Contacts between the two chains:
Residue F70 in the first protein contacts residue L58 in the second protein (closest heavy-atom distance 4.1 Å).
Residue T66 in the first protein is in contact with residue M54 in the second protein (closest heavy-atom distance 3.6 Å).
Residue L26 in the first protein contacts residue L58 in the second protein (closest heavy-atom distance 4.2 Å).
Residue P24 in the first protein contacts residue H62 in the second protein (closest heavy-atom distance 3.1 Å).
Residue S20 in the first protein is in contact with residue Y69 in the second protein (closest heavy-atom distance 3.2 Å).
Residue V69 in the first protein contacts residue L58 in the second protein (closest heavy-atom distance 4.0 Å).
Residue F74 in the first protein interacts with residue T61 in the second protein (closest heavy-atom distance 4.4 Å).
Residue R19 in the first protein interacts with residue Y69 in the second protein (closest heavy-atom distance 4.0 Å).
Residue F70 in the first protein contacts residue M54 in the second protein (closest heavy-atom distance 3.7 Å).
Residue L62 in the first protein interacts with residue V48 in the second protein (closest heavy-atom distance 4.4 Å).
Residue V69 in the first protein interacts with residue W55 in the second protein (closest heavy-atom distance 4.1 Å).
Residue R19 in the first protein contacts residue E64 in the second protein (closest heavy-atom distance 3.6 Å).
Residue K77 in the first protein is in contact with residue D65 in the second protein (closest heavy-atom distance 4.1 Å).
Residue L63 in the first protein interacts with residue S47 in the second protein (closest heavy-atom distance 4.1 Å).
Residue R19 in the first protein contacts residue E68 in the second protein (closest heavy-atom distance 3.2 Å).
Residue K25 in the first protein interacts with residue H62 in the second protein (closest heavy-atom distance 3.9 Å).
Residue L63 in the first protein contacts residue A50 in the second protein (closest heavy-atom distance 4.2 Å).
Residue V65 in the first protein contacts residue W55 in the second protein (closest heavy-atom distance 4.9 Å).
Residue L21 in the first protein is in contact with residue Y69 in the second protein (closest heavy-atom distance 3.6 Å).
Residue P22 in the first protein is in contact with residue D65 in the second protein (closest heavy-atom distance 4.8 Å).
Residue F74 in the first protein contacts residue L58 in the second protein (closest heavy-atom distance 4.5 Å).
Residue H59 in the first protein is in contact with residue A43 in the second protein (closest heavy-atom distance 4.5 Å).
Residue T66 in the first protein contacts residue W55 in the second protein (closest heavy-atom distance 3.2 Å).
Residue P22 in the first protein contacts residue Y69 in the second protein (closest heavy-atom distance 3.4 Å).
Residue S67 in the first protein contacts residue M54 in the second protein (closest heavy-atom distance 4.1 Å).
Residue P23 in the first protein is in contact with residue H62 in the second protein (closest heavy-atom distance 4.5 Å).
Residue L21 in the first protein contacts residue D65 in the second protein (closest heavy-atom distance 4.6 Å).
Residue P23 in the first protein is in contact with residue D65 in the second protein (closest heavy-atom distance 3.0 Å).
Residue K77 in the first protein is in contact with residue T61 in the second protein (closest heavy-atom distance 4.0 Å).
Residue S20 in the first protein interacts with residue N73 in the second protein (closest heavy-atom distance 3.1 Å).
Residue L63 in the first protein is in contact with residue S51 in the second protein (closest heavy-atom distance 3.5 Å).
Residue R19 in the first protein is in contact with residue D65 in the second protein (closest heavy-atom distance 3.9 Å).
Residue H59 in the first protein is in contact with residue S51 in the second protein (closest heavy-atom distance 4.8 Å).
Residue Y73 in the first protein is in contact with residue H62 in the second protein (closest heavy-atom distance 3.6 Å).
Residue T66 in the first protein interacts with residue S51 in the second protein (closest heavy-atom distance 3.6 Å).
Residue F74 in the first protein is in contact with residue Y57 in the second protein (closest heavy-atom distance 4.4 Å).
Residue L26 in the first protein interacts with residue W55 in the second protein (closest heavy-atom distance 4.4 Å).
Residue L63 in the first protein interacts with residue M54 in the second protein (closest heavy-atom distance 4.8 Å).
Residue L26 in the first protein contacts residue I59 in the second protein (closest heavy-atom distance 4.6 Å).
Residue E17 in the first protein interacts with residue R72 in the second protein (closest heavy-atom distance 4.7 Å).
Residue Y73 in the first protein interacts with residue D65 in the second protein (closest heavy-atom distance 4.1 Å).
Residue D16 in the first protein is in contact with residue R72 in the second protein (closest heavy-atom distance 3.2 Å).
Residue H59 in the first protein is in contact with residue V44 in the second protein (closest heavy-atom distance 3.9 Å).
Residue P23 in the first protein interacts with residue Y69 in the second protein (closest heavy-atom distance 3.9 Å).
Residue L62 in the first protein is in contact with residue W55 in the second protein (closest heavy-atom distance 4.7 Å).
Residue H59 in the first protein interacts with residue S47 in the second protein (closest heavy-atom distance 3.8 Å).
Residue F70 in the first protein interacts with residue Y57 in the second protein (closest heavy-atom distance 3.4 Å).
Residue L26 in the first protein is in contact with residue H62 in the second protein (closest heavy-atom distance 3.7 Å).
Residue R49 in the first protein is in contact with residue N36 in the second protein (closest heavy-atom distance 5.0 Å).
Residue R19 in the first protein interacts with residue R72 in the second protein (closest heavy-atom distance 3.9 Å).
Residue L62 in the first protein interacts with residue S51 in the second protein (closest heavy-atom distance 3.5 Å).
Residue Y73 in the first protein contacts residue L58 in the second protein (closest heavy-atom distance 3.3 Å).
Residue P24 in the first protein interacts with residue D65 in the second protein (closest heavy-atom distance 4.5 Å).
Residue S20 in the first protein is in contact with residue R72 in the second protein (closest heavy-atom distance 4.0 Å).
Residue P23 in the first protein is in contact with residue V66 in the second protein (closest heavy-atom distance 3.5 Å).
Residue Y73 in the first protein interacts with residue T61 in the second protein (closest heavy-atom distance 4.7 Å).

Sequence of the second protein:
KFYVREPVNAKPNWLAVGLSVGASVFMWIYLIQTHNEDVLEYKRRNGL

This data describes a binding interaction between two proteins.

Sequence of the first protein:
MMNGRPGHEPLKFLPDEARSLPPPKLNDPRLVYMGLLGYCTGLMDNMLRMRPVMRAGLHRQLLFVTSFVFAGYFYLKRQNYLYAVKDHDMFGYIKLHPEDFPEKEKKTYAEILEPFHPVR